These two protein chains interact to form a complex.

Sequence of protein 1:
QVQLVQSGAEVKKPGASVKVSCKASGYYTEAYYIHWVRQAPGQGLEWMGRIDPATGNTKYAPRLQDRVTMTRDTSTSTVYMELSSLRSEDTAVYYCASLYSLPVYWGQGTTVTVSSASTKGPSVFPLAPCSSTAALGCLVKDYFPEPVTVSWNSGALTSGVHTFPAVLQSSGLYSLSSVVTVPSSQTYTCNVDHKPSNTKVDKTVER

Sequence of protein 2:
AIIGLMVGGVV

Residue-level contacts at the interface:
Residue L102 in protein 1 contacts residue V7 in protein 2 (closest heavy-atom distance 3.8 Å).
Residue A31 in protein 1 is in contact with residue I2 in protein 2 (closest heavy-atom distance 3.5 Å).
Residue S101 in protein 1 contacts residue G8 in protein 2 (closest heavy-atom distance 4.8 Å).
Residue Y100 in protein 1 is in contact with residue V10 in protein 2 (closest heavy-atom distance 4.0 Å).
Residue Y100 in protein 1 interacts with residue M6 in protein 2 (closest heavy-atom distance 3.2 Å).
Residue L102 in protein 1 interacts with residue I3 in protein 2 (closest heavy-atom distance 4.5 Å).
Residue A31 in protein 1 contacts residue L5 in protein 2 (closest heavy-atom distance 3.3 Å).
Residue S101 in protein 1 interacts with residue L5 in protein 2 (closest heavy-atom distance 3.3 Å).
Residue Y28 in protein 1 contacts residue I2 in protein 2 (closest heavy-atom distance 3.7 Å).
Residue Y32 in protein 1 contacts residue I2 in protein 2 (closest heavy-atom distance 3.4 Å).
Residue L102 in protein 1 is in contact with residue G4 in protein 2 (closest heavy-atom distance 2.6 Å).
Residue Y33 in protein 1 interacts with residue M6 in protein 2 (closest heavy-atom distance 3.8 Å).
Residue Y27 in protein 1 is in contact with residue I2 in protein 2 (closest heavy-atom distance 4.6 Å).
Residue Y100 in protein 1 interacts with residue V7 in protein 2 (closest heavy-atom distance 2.8 Å).
Residue Y33 in protein 1 is in contact with residue V10 in protein 2 (closest heavy-atom distance 4.9 Å).
Residue K59 in protein 1 interacts with residue V11 in protein 2 (closest heavy-atom distance 3.9 Å).
Residue S101 in protein 1 interacts with residue G4 in protein 2 (closest heavy-atom distance 3.5 Å).
Residue Y100 in protein 1 contacts residue G8 in protein 2 (closest heavy-atom distance 2.9 Å).
Residue Y32 in protein 1 interacts with residue L5 in protein 2 (closest heavy-atom distance 3.2 Å).
Residue Y100 in protein 1 is in contact with residue V11 in protein 2 (closest heavy-atom distance 2.4 Å).
Residue S101 in protein 1 is in contact with residue M6 in protein 2 (closest heavy-atom distance 4.5 Å).
Residue Y100 in protein 1 interacts with residue G4 in protein 2 (closest heavy-atom distance 4.5 Å).
Residue R50 in protein 1 interacts with residue V11 in protein 2 (closest heavy-atom distance 2.6 Å).
Residue Y33 in protein 1 contacts residue V11 in protein 2 (closest heavy-atom distance 4.3 Å).
Residue S101 in protein 1 is in contact with residue V7 in protein 2 (closest heavy-atom distance 4.4 Å).
Residue L99 in protein 1 contacts residue G8 in protein 2 (closest heavy-atom distance 3.8 Å).
Residue L102 in protein 1 is in contact with residue L5 in protein 2 (closest heavy-atom distance 4.7 Å).
Residue Y100 in protein 1 interacts with residue L5 in protein 2 (closest heavy-atom distance 3.2 Å).
Residue Y100 in protein 1 is in contact with residue G9 in protein 2 (closest heavy-atom distance 3.4 Å).